Sequence of the second protein:
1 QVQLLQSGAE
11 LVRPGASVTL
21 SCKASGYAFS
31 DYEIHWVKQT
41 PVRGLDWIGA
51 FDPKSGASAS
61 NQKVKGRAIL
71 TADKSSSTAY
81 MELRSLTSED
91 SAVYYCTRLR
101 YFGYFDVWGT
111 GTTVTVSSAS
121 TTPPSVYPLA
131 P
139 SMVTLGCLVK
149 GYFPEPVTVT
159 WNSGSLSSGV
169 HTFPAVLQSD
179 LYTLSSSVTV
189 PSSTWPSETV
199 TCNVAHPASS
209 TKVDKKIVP

Sequence of the first protein:
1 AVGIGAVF

This data describes a binding interaction between two proteins.

Contacts between the two chains:
Residue H35 in the second protein interacts with residue G3 in the first protein (closest heavy-atom distance 4.8 Å).
Residue F105 in the second protein is in contact with residue A1 in the first protein (closest heavy-atom distance 4.7 Å).
Residue Y101 in the second protein interacts with residue V2 in the first protein (closest heavy-atom distance 3.5 Å).
Residue F102 in the second protein is in contact with residue V2 in the first protein (closest heavy-atom distance 2.8 Å).
Residue Y101 in the second protein contacts residue A1 in the first protein (closest heavy-atom distance 4.7 Å).
Residue F102 in the second protein contacts residue A6 in the first protein (closest heavy-atom distance 3.7 Å).
Residue G103 in the second protein interacts with residue A1 in the first protein (closest heavy-atom distance 2.8 Å).
Residue A57 in the second protein interacts with residue F8 in the first protein (closest heavy-atom distance 3.6 Å).
Residue S58 in the second protein contacts residue I4 in the first protein (closest heavy-atom distance 3.5 Å).
Residue Y104 in the second protein is in contact with residue A1 in the first protein (closest heavy-atom distance 4.1 Å).
Residue D52 in the second protein interacts with residue G5 in the first protein (closest heavy-atom distance 3.5 Å).
Residue F51 in the second protein interacts with residue I4 in the first protein (closest heavy-atom distance 4.3 Å).
Residue Y101 in the second protein interacts with residue G3 in the first protein (closest heavy-atom distance 4.8 Å).
Residue E33 in the second protein contacts residue A6 in the first protein (closest heavy-atom distance 4.3 Å).
Residue Y101 in the second protein is in contact with residue G5 in the first protein (closest heavy-atom distance 3.6 Å).
Residue R100 in the second protein contacts residue A1 in the first protein (closest heavy-atom distance 4.3 Å).
Residue G103 in the second protein contacts residue V2 in the first protein (closest heavy-atom distance 4.8 Å).
Residue A59 in the second protein is in contact with residue I4 in the first protein (closest heavy-atom distance 3.5 Å).
Residue H35 in the second protein is in contact with residue I4 in the first protein (closest heavy-atom distance 4.5 Å).
Residue S55 in the second protein is in contact with residue F8 in the first protein (closest heavy-atom distance 3.9 Å).
Residue L99 in the second protein interacts with residue G3 in the first protein (closest heavy-atom distance 3.6 Å).
Residue A57 in the second protein contacts residue I4 in the first protein (closest heavy-atom distance 3.4 Å).
Residue F102 in the second protein contacts residue A1 in the first protein (closest heavy-atom distance 3.6 Å).
Residue A57 in the second protein contacts residue G5 in the first protein (closest heavy-atom distance 4.9 Å).
Residue E33 in the second protein is in contact with residue G5 in the first protein (closest heavy-atom distance 2.7 Å).
Residue S55 in the second protein is in contact with residue G5 in the first protein (closest heavy-atom distance 4.3 Å).
Residue D52 in the second protein contacts residue I4 in the first protein (closest heavy-atom distance 4.2 Å).
Residue A50 in the second protein is in contact with residue I4 in the first protein (closest heavy-atom distance 3.6 Å).
Residue L99 in the second protein interacts with residue A1 in the first protein (closest heavy-atom distance 3.6 Å).
Residue W47 in the second protein interacts with residue I4 in the first protein (closest heavy-atom distance 4.5 Å).
Residue F102 in the second protein interacts with residue G3 in the first protein (closest heavy-atom distance 4.9 Å).
Residue R100 in the second protein is in contact with residue V2 in the first protein (closest heavy-atom distance 4.4 Å).
Residue L99 in the second protein interacts with residue V2 in the first protein (closest heavy-atom distance 4.4 Å).
Residue Y101 in the second protein interacts with residue A6 in the first protein (closest heavy-atom distance 3.9 Å).
Residue E33 in the second protein contacts residue I4 in the first protein (closest heavy-atom distance 2.9 Å).
Residue E33 in the second protein interacts with residue G3 in the first protein (closest heavy-atom distance 3.3 Å).